Sequence of chain A:
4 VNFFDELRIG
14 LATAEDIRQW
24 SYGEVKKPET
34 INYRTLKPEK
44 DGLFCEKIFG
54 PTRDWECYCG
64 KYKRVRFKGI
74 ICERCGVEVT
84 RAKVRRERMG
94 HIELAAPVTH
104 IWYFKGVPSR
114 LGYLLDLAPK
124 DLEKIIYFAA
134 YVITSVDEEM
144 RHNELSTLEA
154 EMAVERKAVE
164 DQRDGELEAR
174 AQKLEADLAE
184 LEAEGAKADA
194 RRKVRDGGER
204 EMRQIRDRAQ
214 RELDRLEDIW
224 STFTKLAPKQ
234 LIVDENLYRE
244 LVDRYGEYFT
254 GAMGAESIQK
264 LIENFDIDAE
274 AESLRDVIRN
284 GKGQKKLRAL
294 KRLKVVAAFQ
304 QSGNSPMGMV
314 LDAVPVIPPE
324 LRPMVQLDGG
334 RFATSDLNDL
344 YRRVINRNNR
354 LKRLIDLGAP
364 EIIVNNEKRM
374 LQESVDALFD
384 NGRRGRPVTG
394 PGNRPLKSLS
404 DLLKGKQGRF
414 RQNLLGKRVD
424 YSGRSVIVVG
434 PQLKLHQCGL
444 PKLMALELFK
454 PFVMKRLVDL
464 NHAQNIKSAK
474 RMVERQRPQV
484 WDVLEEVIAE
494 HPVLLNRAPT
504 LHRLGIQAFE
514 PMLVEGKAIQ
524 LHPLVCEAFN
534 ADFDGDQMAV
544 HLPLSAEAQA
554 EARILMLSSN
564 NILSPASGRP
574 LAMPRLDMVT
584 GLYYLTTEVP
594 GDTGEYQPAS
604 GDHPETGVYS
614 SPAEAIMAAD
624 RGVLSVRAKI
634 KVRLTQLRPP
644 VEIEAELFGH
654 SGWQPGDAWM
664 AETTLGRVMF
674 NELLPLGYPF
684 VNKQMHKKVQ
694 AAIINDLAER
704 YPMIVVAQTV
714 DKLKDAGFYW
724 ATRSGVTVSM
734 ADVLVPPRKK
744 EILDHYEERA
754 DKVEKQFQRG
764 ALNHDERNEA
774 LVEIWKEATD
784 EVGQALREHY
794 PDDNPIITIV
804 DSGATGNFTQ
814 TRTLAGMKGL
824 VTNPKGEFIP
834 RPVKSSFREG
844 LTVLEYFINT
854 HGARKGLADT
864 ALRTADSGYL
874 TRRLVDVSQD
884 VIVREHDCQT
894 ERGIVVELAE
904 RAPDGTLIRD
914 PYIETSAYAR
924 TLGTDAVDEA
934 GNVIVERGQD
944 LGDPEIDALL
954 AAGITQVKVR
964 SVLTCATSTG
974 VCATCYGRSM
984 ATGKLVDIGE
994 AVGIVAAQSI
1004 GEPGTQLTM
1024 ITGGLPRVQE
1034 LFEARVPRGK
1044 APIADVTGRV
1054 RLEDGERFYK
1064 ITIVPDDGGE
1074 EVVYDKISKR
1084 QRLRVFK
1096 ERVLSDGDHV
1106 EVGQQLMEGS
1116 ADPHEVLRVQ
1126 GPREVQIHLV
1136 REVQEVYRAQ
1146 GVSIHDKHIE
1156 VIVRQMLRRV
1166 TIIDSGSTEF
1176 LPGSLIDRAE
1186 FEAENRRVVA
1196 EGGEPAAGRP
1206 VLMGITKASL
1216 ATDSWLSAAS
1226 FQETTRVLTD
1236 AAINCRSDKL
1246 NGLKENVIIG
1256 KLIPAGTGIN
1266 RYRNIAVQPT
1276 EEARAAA

These two protein chains interact to form a complex.

Interface contacts:
Residue D57 in chain A is in contact with residue S15 in chain B (closest heavy-atom distance 3.0 Å).
Residue R69 in chain A contacts residue L24 in chain B (closest heavy-atom distance 3.6 Å).
Residue E323 in chain A is in contact with residue R10 in chain B (closest heavy-atom distance 3.9 Å).
Residue D331 in chain A is in contact with residue G8 in chain B (closest heavy-atom distance 4.3 Å).
Residue Q22 in chain A is in contact with residue R57 in chain B (closest heavy-atom distance 3.2 Å).
Residue L330 in chain A contacts residue G8 in chain B (closest heavy-atom distance 4.1 Å).
Residue I74 in chain A is in contact with residue V42 in chain B (closest heavy-atom distance 4.0 Å).
Residue D57 in chain A is in contact with residue A13 in chain B (closest heavy-atom distance 3.5 Å).
Residue V68 in chain A is in contact with residue R20 in chain B (closest heavy-atom distance 4.2 Å).
Residue W58 in chain A interacts with residue E17 in chain B (closest heavy-atom distance 3.2 Å).
Residue T55 in chain A interacts with residue L11 in chain B (closest heavy-atom distance 2.9 Å).
Residue Q329 in chain A interacts with residue S9 in chain B (closest heavy-atom distance 3.1 Å).
Residue K29 in chain A is in contact with residue G59 in chain B (closest heavy-atom distance 3.3 Å).
Residue E76 in chain A is in contact with residue E49 in chain B (closest heavy-atom distance 4.0 Å).
Residue V68 in chain A interacts with residue T18 in chain B (closest heavy-atom distance 4.3 Å).
Residue R69 in chain A interacts with residue A25 in chain B (closest heavy-atom distance 3.1 Å).
Residue V328 in chain A is in contact with residue S9 in chain B (closest heavy-atom distance 3.2 Å).
Residue E27 in chain A is in contact with residue G59 in chain B (closest heavy-atom distance 4.1 Å).
Residue T55 in chain A is in contact with residue A13 in chain B (closest heavy-atom distance 3.4 Å).
Residue T55 in chain A is in contact with residue G12 in chain B (closest heavy-atom distance 3.1 Å).
Residue F70 in chain A contacts residue A25 in chain B (closest heavy-atom distance 3.7 Å).
Residue Q329 in chain A interacts with residue L11 in chain B (closest heavy-atom distance 4.0 Å).
Residue Y65 in chain A contacts residue A48 in chain B (closest heavy-atom distance 4.3 Å).
Residue G26 in chain A contacts residue R57 in chain B (closest heavy-atom distance 4.0 Å).
Residue R56 in chain A contacts residue G12 in chain B (closest heavy-atom distance 3.8 Å).
Residue W58 in chain A interacts with residue S15 in chain B (closest heavy-atom distance 3.0 Å).
Residue R56 in chain A contacts residue A13 in chain B (closest heavy-atom distance 3.6 Å).
Residue K71 in chain A is in contact with residue L24 in chain B (closest heavy-atom distance 3.5 Å).
Residue H94 in chain A interacts with residue N58 in chain B (closest heavy-atom distance 4.0 Å).
Residue G72 in chain A interacts with residue P43 in chain B (closest heavy-atom distance 3.6 Å).
Residue I74 in chain A contacts residue W54 in chain B (closest heavy-atom distance 3.9 Å).
Residue C75 in chain A contacts residue W54 in chain B (closest heavy-atom distance 4.0 Å).
Residue R69 in chain A interacts with residue R20 in chain B (closest heavy-atom distance 4.3 Å).
Residue V68 in chain A interacts with residue E17 in chain B (closest heavy-atom distance 3.2 Å).
Residue K50 in chain A contacts residue L55 in chain B (closest heavy-atom distance 3.3 Å).
Residue W23 in chain A interacts with residue R57 in chain B (closest heavy-atom distance 3.8 Å).
Residue D331 in chain A interacts with residue R7 in chain B (closest heavy-atom distance 2.8 Å).
Residue S24 in chain A contacts residue R57 in chain B (closest heavy-atom distance 2.9 Å).
Residue R67 in chain A contacts residue S15 in chain B (closest heavy-atom distance 4.3 Å).
Residue Y65 in chain A interacts with residue A45 in chain B (closest heavy-atom distance 3.2 Å).
Residue K29 in chain A contacts residue L55 in chain B (closest heavy-atom distance 4.3 Å).
Residue K71 in chain A interacts with residue D19 in chain B (closest heavy-atom distance 3.2 Å).
Residue I74 in chain A is in contact with residue P43 in chain B (closest heavy-atom distance 3.7 Å).
Residue K71 in chain A interacts with residue R27 in chain B (closest heavy-atom distance 3.6 Å).
Residue E76 in chain A is in contact with residue F44 in chain B (closest heavy-atom distance 3.8 Å).
Residue D57 in chain A contacts residue V14 in chain B (closest heavy-atom distance 3.0 Å).
Residue R84 in chain A contacts residue E17 in chain B (closest heavy-atom distance 4.1 Å).
Residue I74 in chain A is in contact with residue F44 in chain B (closest heavy-atom distance 3.3 Å).
Residue G79 in chain A contacts residue W54 in chain B (closest heavy-atom distance 3.4 Å).
Residue I73 in chain A contacts residue P43 in chain B (closest heavy-atom distance 4.4 Å).
Residue E76 in chain A interacts with residue W54 in chain B (closest heavy-atom distance 4.1 Å).
Residue E76 in chain A is in contact with residue A48 in chain B (closest heavy-atom distance 3.8 Å).
Residue R67 in chain A interacts with residue E17 in chain B (closest heavy-atom distance 2.5 Å).
Residue Y25 in chain A contacts residue R57 in chain B (closest heavy-atom distance 3.5 Å).
Residue I73 in chain A is in contact with residue R27 in chain B (closest heavy-atom distance 2.8 Å).
Residue K71 in chain A is in contact with residue R20 in chain B (closest heavy-atom distance 4.0 Å).
Residue I34 in chain A interacts with residue L11 in chain B (closest heavy-atom distance 4.0 Å).
Residue K71 in chain A is in contact with residue N21 in chain B (closest heavy-atom distance 4.0 Å).
Residue Q329 in chain A contacts residue G8 in chain B (closest heavy-atom distance 3.6 Å).
Residue I73 in chain A is in contact with residue A45 in chain B (closest heavy-atom distance 4.0 Å).

Sequence of chain B:
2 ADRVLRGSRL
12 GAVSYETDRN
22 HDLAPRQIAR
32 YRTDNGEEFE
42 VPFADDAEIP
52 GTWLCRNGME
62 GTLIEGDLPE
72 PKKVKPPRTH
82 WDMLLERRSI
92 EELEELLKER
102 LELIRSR